Sequence of protein 1:
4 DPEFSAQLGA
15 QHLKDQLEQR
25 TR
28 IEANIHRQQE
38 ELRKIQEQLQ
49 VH

Interface contacts:
Residue T29 in protein 2 interacts with residue N31 in protein 1 (closest heavy-atom distance 4.1 Å).
Residue Q39 in protein 2 interacts with residue L21 in protein 1 (closest heavy-atom distance 4.3 Å).
Residue T29 in protein 2 is in contact with residue Q35 in protein 1 (closest heavy-atom distance 2.6 Å).
Residue L22 in protein 2 is in contact with residue L39 in protein 1 (closest heavy-atom distance 3.7 Å).
Residue F43 in protein 2 interacts with residue L17 in protein 1 (closest heavy-atom distance 4.0 Å).
Residue G11 in protein 2 interacts with residue V49 in protein 1 (closest heavy-atom distance 4.5 Å).
Residue L33 in protein 2 is in contact with residue I28 in protein 1 (closest heavy-atom distance 4.0 Å).
Residue N26 in protein 2 contacts residue Q35 in protein 1 (closest heavy-atom distance 3.0 Å).
Residue L22 in protein 2 is in contact with residue Q35 in protein 1 (closest heavy-atom distance 3.7 Å).
Residue L36 in protein 2 interacts with residue R24 in protein 1 (closest heavy-atom distance 3.6 Å).
Residue G11 in protein 2 is in contact with residue Q45 in protein 1 (closest heavy-atom distance 4.4 Å).
Residue K18 in protein 2 interacts with residue I42 in protein 1 (closest heavy-atom distance 3.7 Å).
Residue I15 in protein 2 is in contact with residue V49 in protein 1 (closest heavy-atom distance 3.9 Å).
Residue L36 in protein 2 interacts with residue T25 in protein 1 (closest heavy-atom distance 3.5 Å).
Residue E32 in protein 2 is in contact with residue R24 in protein 1 (closest heavy-atom distance 4.0 Å).
Residue L33 in protein 2 is in contact with residue I32 in protein 1 (closest heavy-atom distance 4.8 Å).
Residue L22 in protein 2 is in contact with residue I42 in protein 1 (closest heavy-atom distance 3.7 Å).
Residue L22 in protein 2 interacts with residue E38 in protein 1 (closest heavy-atom distance 4.2 Å).
Residue E14 in protein 2 is in contact with residue Q45 in protein 1 (closest heavy-atom distance 3.1 Å).
Residue Q39 in protein 2 interacts with residue R24 in protein 1 (closest heavy-atom distance 2.4 Å).
Residue Q35 in protein 2 contacts residue R24 in protein 1 (closest heavy-atom distance 4.5 Å).
Residue L36 in protein 2 interacts with residue L21 in protein 1 (closest heavy-atom distance 3.6 Å).
Residue I15 in protein 2 is in contact with residue L46 in protein 1 (closest heavy-atom distance 3.6 Å).
Residue E32 in protein 2 interacts with residue N31 in protein 1 (closest heavy-atom distance 3.9 Å).
Residue Q25 in protein 2 contacts residue Q35 in protein 1 (closest heavy-atom distance 3.9 Å).
Residue T29 in protein 2 contacts residue I28 in protein 1 (closest heavy-atom distance 4.0 Å).
Residue L36 in protein 2 is in contact with residue I28 in protein 1 (closest heavy-atom distance 3.6 Å).
Residue K18 in protein 2 interacts with residue Q45 in protein 1 (closest heavy-atom distance 4.3 Å).
Residue I15 in protein 2 contacts residue Q45 in protein 1 (closest heavy-atom distance 3.7 Å).
Residue I15 in protein 2 contacts residue I42 in protein 1 (closest heavy-atom distance 4.3 Å).
Residue F43 in protein 2 interacts with residue L21 in protein 1 (closest heavy-atom distance 3.8 Å).
Residue T19 in protein 2 contacts residue I42 in protein 1 (closest heavy-atom distance 3.5 Å).
Residue F43 in protein 2 interacts with residue K18 in protein 1 (closest heavy-atom distance 3.7 Å).
Residue L12 in protein 2 is in contact with residue V49 in protein 1 (closest heavy-atom distance 3.8 Å).
Residue L58 in protein 2 contacts residue L17 in protein 1 (closest heavy-atom distance 4.5 Å).
Residue L12 in protein 2 contacts residue L46 in protein 1 (closest heavy-atom distance 4.5 Å).
Residue T29 in protein 2 contacts residue I32 in protein 1 (closest heavy-atom distance 3.5 Å).
Residue E32 in protein 2 contacts residue I28 in protein 1 (closest heavy-atom distance 3.5 Å).
Residue K18 in protein 2 contacts residue E38 in protein 1 (closest heavy-atom distance 3.6 Å).
Residue T40 in protein 2 contacts residue L21 in protein 1 (closest heavy-atom distance 3.5 Å).
Residue S10 in protein 2 is in contact with residue V49 in protein 1 (closest heavy-atom distance 3.4 Å).
Residue Q25 in protein 2 interacts with residue E38 in protein 1 (closest heavy-atom distance 3.6 Å).

Sequence of protein 2:
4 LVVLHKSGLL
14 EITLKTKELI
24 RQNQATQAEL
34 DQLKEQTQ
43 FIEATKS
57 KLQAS

This data describes a binding interaction between two proteins.